The following describes two proteins that form a bound complex.

Sequence of protein 2:
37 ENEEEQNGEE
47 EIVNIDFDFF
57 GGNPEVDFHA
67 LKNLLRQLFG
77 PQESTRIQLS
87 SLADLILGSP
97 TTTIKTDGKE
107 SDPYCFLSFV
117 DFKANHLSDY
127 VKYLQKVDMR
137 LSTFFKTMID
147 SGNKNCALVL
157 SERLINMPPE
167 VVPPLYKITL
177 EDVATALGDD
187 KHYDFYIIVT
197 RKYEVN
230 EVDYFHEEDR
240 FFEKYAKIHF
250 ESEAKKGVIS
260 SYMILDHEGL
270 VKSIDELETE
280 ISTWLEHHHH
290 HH

Contacts between the two chains:
Residue K105 in protein 1 contacts residue E45 in protein 2 (closest heavy-atom distance 3.7 Å).
Residue H288 in protein 1 interacts with residue N50 in protein 2 (closest heavy-atom distance 2.7 Å).
Residue D54 in protein 1 contacts residue N50 in protein 2 (closest heavy-atom distance 3.4 Å).
Residue E279 in protein 1 contacts residue I280 in protein 2 (closest heavy-atom distance 3.8 Å).
Residue E106 in protein 1 interacts with residue E40 in protein 2 (closest heavy-atom distance 3.7 Å).
Residue F55 in protein 1 is in contact with residue N50 in protein 2 (closest heavy-atom distance 2.9 Å).
Residue N50 in protein 1 is in contact with residue D54 in protein 2 (closest heavy-atom distance 3.4 Å).
Residue H291 in protein 1 contacts residue E47 in protein 2 (closest heavy-atom distance 3.5 Å).
Residue F53 in protein 1 interacts with residue H287 in protein 2 (closest heavy-atom distance 3.6 Å).
Residue D54 in protein 1 interacts with residue D52 in protein 2 (closest heavy-atom distance 2.5 Å).
Residue F55 in protein 1 contacts residue I48 in protein 2 (closest heavy-atom distance 3.6 Å).
Residue I174 in protein 1 interacts with residue I48 in protein 2 (closest heavy-atom distance 3.8 Å).
Residue H288 in protein 1 contacts residue D52 in protein 2 (closest heavy-atom distance 3.1 Å).
Residue F53 in protein 1 is in contact with residue W283 in protein 2 (closest heavy-atom distance 3.6 Å).
Residue H288 in protein 1 contacts residue V49 in protein 2 (closest heavy-atom distance 3.1 Å).
Residue H287 in protein 1 is in contact with residue I51 in protein 2 (closest heavy-atom distance 2.8 Å).
Residue H287 in protein 1 interacts with residue N50 in protein 2 (closest heavy-atom distance 3.4 Å).
Residue V62 in protein 1 contacts residue E40 in protein 2 (closest heavy-atom distance 3.3 Å).
Residue E40 in protein 1 interacts with residue E106 in protein 2 (closest heavy-atom distance 3.5 Å).
Residue E47 in protein 1 is in contact with residue H290 in protein 2 (closest heavy-atom distance 3.7 Å).
Residue D52 in protein 1 contacts residue D54 in protein 2 (closest heavy-atom distance 2.5 Å).
Residue H289 in protein 1 contacts residue I48 in protein 2 (closest heavy-atom distance 3.5 Å).
Residue I48 in protein 1 interacts with residue H289 in protein 2 (closest heavy-atom distance 3.5 Å).
Residue W283 in protein 1 contacts residue P164 in protein 2 (closest heavy-atom distance 3.7 Å).
Residue E45 in protein 1 interacts with residue F56 in protein 2 (closest heavy-atom distance 3.7 Å).
Residue I48 in protein 1 contacts residue F55 in protein 2 (closest heavy-atom distance 3.6 Å).
Residue V49 in protein 1 is in contact with residue H288 in protein 2 (closest heavy-atom distance 3.1 Å).
Residue K105 in protein 1 interacts with residue E40 in protein 2 (closest heavy-atom distance 3.5 Å).
Residue E47 in protein 1 interacts with residue H291 in protein 2 (closest heavy-atom distance 3.4 Å).
Residue W283 in protein 1 contacts residue F53 in protein 2 (closest heavy-atom distance 3.6 Å).
Residue V49 in protein 1 is in contact with residue H289 in protein 2 (closest heavy-atom distance 2.7 Å).
Residue I51 in protein 1 is in contact with residue H287 in protein 2 (closest heavy-atom distance 2.8 Å).
Residue E279 in protein 1 interacts with residue E279 in protein 2 (closest heavy-atom distance 3.5 Å).
Residue H289 in protein 1 is in contact with residue V49 in protein 2 (closest heavy-atom distance 2.7 Å).
Residue P164 in protein 1 interacts with residue W283 in protein 2 (closest heavy-atom distance 3.6 Å).
Residue H291 in protein 1 interacts with residue V49 in protein 2 (closest heavy-atom distance 3.4 Å).
Residue I280 in protein 1 contacts residue E279 in protein 2 (closest heavy-atom distance 3.7 Å).
Residue H287 in protein 1 interacts with residue F53 in protein 2 (closest heavy-atom distance 3.6 Å).
Residue N59 in protein 1 contacts residue E40 in protein 2 (closest heavy-atom distance 3.8 Å).
Residue N50 in protein 1 is in contact with residue H287 in protein 2 (closest heavy-atom distance 3.5 Å).
Residue V49 in protein 1 is in contact with residue H291 in protein 2 (closest heavy-atom distance 3.5 Å).
Residue N50 in protein 1 interacts with residue H288 in protein 2 (closest heavy-atom distance 2.7 Å).
Residue E106 in protein 1 is in contact with residue N38 in protein 2 (closest heavy-atom distance 2.8 Å).
Residue I48 in protein 1 contacts residue I174 in protein 2 (closest heavy-atom distance 3.8 Å).
Residue I280 in protein 1 contacts residue W283 in protein 2 (closest heavy-atom distance 3.6 Å).
Residue E46 in protein 1 interacts with residue H291 in protein 2 (closest heavy-atom distance 2.8 Å).
Residue V49 in protein 1 contacts residue H287 in protein 2 (closest heavy-atom distance 3.3 Å).
Residue E45 in protein 1 contacts residue K105 in protein 2 (closest heavy-atom distance 3.6 Å).
Residue H291 in protein 1 is in contact with residue E46 in protein 2 (closest heavy-atom distance 2.8 Å).
Residue H287 in protein 1 is in contact with residue V49 in protein 2 (closest heavy-atom distance 3.4 Å).
Residue W283 in protein 1 is in contact with residue I280 in protein 2 (closest heavy-atom distance 3.6 Å).
Residue N50 in protein 1 contacts residue F55 in protein 2 (closest heavy-atom distance 2.9 Å).
Residue H290 in protein 1 contacts residue E47 in protein 2 (closest heavy-atom distance 3.5 Å).
Residue E41 in protein 1 interacts with residue K105 in protein 2 (closest heavy-atom distance 2.7 Å).
Residue D52 in protein 1 interacts with residue H288 in protein 2 (closest heavy-atom distance 3.2 Å).
Residue K105 in protein 1 contacts residue E41 in protein 2 (closest heavy-atom distance 3.7 Å).
Residue D52 in protein 1 contacts residue D52 in protein 2 (closest heavy-atom distance 3.4 Å).
Residue E40 in protein 1 contacts residue K105 in protein 2 (closest heavy-atom distance 3.5 Å).
Residue E40 in protein 1 is in contact with residue V62 in protein 2 (closest heavy-atom distance 3.3 Å).
Residue N38 in protein 1 interacts with residue E106 in protein 2 (closest heavy-atom distance 2.8 Å).

Sequence of protein 1:
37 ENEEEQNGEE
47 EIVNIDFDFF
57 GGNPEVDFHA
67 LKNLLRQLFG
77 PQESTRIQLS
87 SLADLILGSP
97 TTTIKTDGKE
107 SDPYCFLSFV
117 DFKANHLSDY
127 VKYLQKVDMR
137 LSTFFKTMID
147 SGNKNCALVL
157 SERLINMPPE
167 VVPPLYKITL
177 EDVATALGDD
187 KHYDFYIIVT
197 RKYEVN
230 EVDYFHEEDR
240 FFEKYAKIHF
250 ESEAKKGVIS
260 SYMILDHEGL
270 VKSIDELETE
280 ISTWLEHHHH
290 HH